Sequence of protein 1:
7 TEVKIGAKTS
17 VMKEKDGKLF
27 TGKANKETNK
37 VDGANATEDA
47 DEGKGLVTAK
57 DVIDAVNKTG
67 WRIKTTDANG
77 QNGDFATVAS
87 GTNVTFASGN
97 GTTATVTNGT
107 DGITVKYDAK

Residue-level contacts at the interface:
Residue M18 in protein 1 interacts with residue I59 in protein 2 (closest heavy-atom distance 3.8 Å).
Residue N89 in protein 1 interacts with residue D107 in protein 2 (closest heavy-atom distance 3.4 Å).
Residue G23 in protein 1 is in contact with residue S86 in protein 2 (closest heavy-atom distance 3.2 Å).
Residue K24 in protein 1 interacts with residue N63 in protein 2 (closest heavy-atom distance 3.4 Å).
Residue A93 in protein 1 is in contact with residue V111 in protein 2 (closest heavy-atom distance 2.7 Å).
Residue G95 in protein 1 contacts residue D114 in protein 2 (closest heavy-atom distance 3.3 Å).
Residue V53 in protein 1 is in contact with residue A55 in protein 2 (closest heavy-atom distance 3.6 Å).
Residue T98 in protein 1 contacts residue Y113 in protein 2 (closest heavy-atom distance 2.8 Å).
Residue T72 in protein 1 interacts with residue T101 in protein 2 (closest heavy-atom distance 3.4 Å).
Residue G66 in protein 1 interacts with residue G87 in protein 2 (closest heavy-atom distance 2.8 Å).
Residue F92 in protein 1 is in contact with residue V111 in protein 2 (closest heavy-atom distance 3.5 Å).
Residue R68 in protein 1 is in contact with residue N89 in protein 2 (closest heavy-atom distance 3.2 Å).
Residue S94 in protein 1 interacts with residue K112 in protein 2 (closest heavy-atom distance 3.3 Å).
Residue I69 in protein 1 interacts with residue V90 in protein 2 (closest heavy-atom distance 3.4 Å).
Residue T91 in protein 1 interacts with residue T110 in protein 2 (closest heavy-atom distance 3.3 Å).
Residue W67 in protein 1 contacts residue W67 in protein 2 (closest heavy-atom distance 3.2 Å).
Residue T91 in protein 1 interacts with residue I109 in protein 2 (closest heavy-atom distance 2.8 Å).
Residue T65 in protein 1 interacts with residue V62 in protein 2 (closest heavy-atom distance 3.8 Å).
Residue V90 in protein 1 interacts with residue I109 in protein 2 (closest heavy-atom distance 3.4 Å).
Residue I69 in protein 1 contacts residue V102 in protein 2 (closest heavy-atom distance 3.7 Å).
Residue R68 in protein 1 contacts residue V90 in protein 2 (closest heavy-atom distance 2.7 Å).
Residue W67 in protein 1 contacts residue V84 in protein 2 (closest heavy-atom distance 3.6 Å).
Residue K70 in protein 1 interacts with residue V102 in protein 2 (closest heavy-atom distance 3.3 Å).
Residue M18 in protein 1 contacts residue V58 in protein 2 (closest heavy-atom distance 3.7 Å).
Residue L25 in protein 1 is in contact with residue N63 in protein 2 (closest heavy-atom distance 2.8 Å).
Residue Y113 in protein 1 contacts residue V111 in protein 2 (closest heavy-atom distance 3.3 Å).
Residue T98 in protein 1 interacts with residue A115 in protein 2 (closest heavy-atom distance 3.7 Å).
Residue K50 in protein 1 is in contact with residue T54 in protein 2 (closest heavy-atom distance 3.6 Å).
Residue F92 in protein 1 contacts residue F92 in protein 2 (closest heavy-atom distance 3.6 Å).
Residue L25 in protein 1 interacts with residue I59 in protein 2 (closest heavy-atom distance 3.5 Å).
Residue L52 in protein 1 contacts residue V53 in protein 2 (closest heavy-atom distance 3.6 Å).
Residue W67 in protein 1 contacts residue T88 in protein 2 (closest heavy-atom distance 3.6 Å).
Residue N89 in protein 1 contacts residue G108 in protein 2 (closest heavy-atom distance 3.5 Å).
Residue I69 in protein 1 is in contact with residue F92 in protein 2 (closest heavy-atom distance 3.6 Å).
Residue N96 in protein 1 is in contact with residue A115 in protein 2 (closest heavy-atom distance 2.6 Å).
Residue T72 in protein 1 is in contact with residue V102 in protein 2 (closest heavy-atom distance 2.9 Å).
Residue G23 in protein 1 contacts residue G87 in protein 2 (closest heavy-atom distance 3.6 Å).
Residue G49 in protein 1 contacts residue T54 in protein 2 (closest heavy-atom distance 3.3 Å).
Residue A93 in protein 1 is in contact with residue T110 in protein 2 (closest heavy-atom distance 3.7 Å).
Residue F26 in protein 1 contacts residue I59 in protein 2 (closest heavy-atom distance 3.6 Å).
Residue K70 in protein 1 interacts with residue V90 in protein 2 (closest heavy-atom distance 3.0 Å).
Residue R68 in protein 1 contacts residue T88 in protein 2 (closest heavy-atom distance 2.8 Å).
Residue S16 in protein 1 contacts residue A55 in protein 2 (closest heavy-atom distance 3.4 Å).
Residue G95 in protein 1 interacts with residue Y113 in protein 2 (closest heavy-atom distance 3.4 Å).
Residue T71 in protein 1 interacts with residue V102 in protein 2 (closest heavy-atom distance 3.4 Å).
Residue G51 in protein 1 is in contact with residue A55 in protein 2 (closest heavy-atom distance 2.9 Å).
Residue D22 in protein 1 interacts with residue G87 in protein 2 (closest heavy-atom distance 3.5 Å).
Residue G49 in protein 1 is in contact with residue K56 in protein 2 (closest heavy-atom distance 2.9 Å).
Residue G66 in protein 1 contacts residue S86 in protein 2 (closest heavy-atom distance 3.5 Å).
Residue W67 in protein 1 is in contact with residue V90 in protein 2 (closest heavy-atom distance 3.4 Å).
Residue A93 in protein 1 is in contact with residue K112 in protein 2 (closest heavy-atom distance 3.7 Å).
Residue G49 in protein 1 interacts with residue A55 in protein 2 (closest heavy-atom distance 3.3 Å).
Residue Y113 in protein 1 contacts residue K112 in protein 2 (closest heavy-atom distance 3.7 Å).
Residue T91 in protein 1 interacts with residue V111 in protein 2 (closest heavy-atom distance 2.8 Å).
Residue G51 in protein 1 is in contact with residue T54 in protein 2 (closest heavy-atom distance 3.4 Å).
Residue F81 in protein 1 interacts with residue N89 in protein 2 (closest heavy-atom distance 3.4 Å).
Residue N96 in protein 1 is in contact with residue D114 in protein 2 (closest heavy-atom distance 2.7 Å).
Residue R68 in protein 1 contacts residue G87 in protein 2 (closest heavy-atom distance 3.8 Å).
Residue T27 in protein 1 contacts residue I59 in protein 2 (closest heavy-atom distance 3.6 Å).
Residue N89 in protein 1 interacts with residue I109 in protein 2 (closest heavy-atom distance 2.8 Å).

These two protein chains interact to form a complex.

Sequence of protein 2:
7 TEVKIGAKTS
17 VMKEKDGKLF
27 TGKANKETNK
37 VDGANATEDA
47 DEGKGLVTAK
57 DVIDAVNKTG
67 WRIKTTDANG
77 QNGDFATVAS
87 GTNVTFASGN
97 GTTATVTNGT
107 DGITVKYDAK